Sequence of protein 2:
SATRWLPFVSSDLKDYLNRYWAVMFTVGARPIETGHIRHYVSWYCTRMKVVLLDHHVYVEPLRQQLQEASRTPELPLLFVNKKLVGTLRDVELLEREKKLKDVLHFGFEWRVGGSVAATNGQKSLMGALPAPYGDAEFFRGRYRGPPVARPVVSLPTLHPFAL

This data describes a binding interaction between two proteins.

Interface contacts:
Residue R248 in protein 1 contacts residue F110 in protein 2 (closest heavy-atom distance 3.9 Å).
Residue S225 in protein 1 interacts with residue W114 in protein 2 (closest heavy-atom distance 3.4 Å).
Residue V222 in protein 1 contacts residue V116 in protein 2 (closest heavy-atom distance 3.3 Å).
Residue P247 in protein 1 contacts residue R51 in protein 2 (closest heavy-atom distance 3.4 Å).
Residue P235 in protein 1 is in contact with residue F112 in protein 2 (closest heavy-atom distance 4.6 Å).
Residue Y218 in protein 1 is in contact with residue P134 in protein 2 (closest heavy-atom distance 3.6 Å).
Residue M228 in protein 1 interacts with residue W114 in protein 2 (closest heavy-atom distance 3.7 Å).
Residue V222 in protein 1 is in contact with residue L129 in protein 2 (closest heavy-atom distance 3.8 Å).
Residue R248 in protein 1 is in contact with residue C49 in protein 2 (closest heavy-atom distance 4.2 Å).
Residue R248 in protein 1 interacts with residue R51 in protein 2 (closest heavy-atom distance 2.9 Å).
Residue V222 in protein 1 interacts with residue G117 in protein 2 (closest heavy-atom distance 4.1 Å).
Residue K250 in protein 1 is in contact with residue R51 in protein 2 (closest heavy-atom distance 3.8 Å).
Residue I221 in protein 1 interacts with residue V116 in protein 2 (closest heavy-atom distance 4.7 Å).
Residue Y218 in protein 1 contacts residue L133 in protein 2 (closest heavy-atom distance 4.0 Å).
Residue R224 in protein 1 contacts residue K103 in protein 2 (closest heavy-atom distance 3.4 Å).
Residue T229 in protein 1 interacts with residue F112 in protein 2 (closest heavy-atom distance 4.4 Å).
Residue Y218 in protein 1 is in contact with residue L129 in protein 2 (closest heavy-atom distance 4.7 Å).
Residue E240 in protein 1 contacts residue F110 in protein 2 (closest heavy-atom distance 3.5 Å).
Residue G303 in protein 1 contacts residue H109 in protein 2 (closest heavy-atom distance 4.3 Å).
Residue R224 in protein 1 interacts with residue W114 in protein 2 (closest heavy-atom distance 3.9 Å).
Residue K250 in protein 1 is in contact with residue C49 in protein 2 (closest heavy-atom distance 2.8 Å).
Residue E223 in protein 1 contacts residue S128 in protein 2 (closest heavy-atom distance 4.2 Å).
Residue P235 in protein 1 interacts with residue D106 in protein 2 (closest heavy-atom distance 3.7 Å).
Residue F237 in protein 1 is in contact with residue H109 in protein 2 (closest heavy-atom distance 3.9 Å).
Residue F237 in protein 1 contacts residue F110 in protein 2 (closest heavy-atom distance 3.5 Å).
Residue W231 in protein 1 contacts residue F110 in protein 2 (closest heavy-atom distance 3.3 Å).
Residue R248 in protein 1 interacts with residue H109 in protein 2 (closest heavy-atom distance 3.3 Å).
Residue R224 in protein 1 interacts with residue K102 in protein 2 (closest heavy-atom distance 2.7 Å).
Residue R224 in protein 1 contacts residue V120 in protein 2 (closest heavy-atom distance 3.4 Å).
Residue L249 in protein 1 interacts with residue T50 in protein 2 (closest heavy-atom distance 4.8 Å).
Residue W231 in protein 1 interacts with residue F112 in protein 2 (closest heavy-atom distance 4.7 Å).
Residue M228 in protein 1 contacts residue F112 in protein 2 (closest heavy-atom distance 4.3 Å).
Residue L249 in protein 1 interacts with residue C49 in protein 2 (closest heavy-atom distance 3.4 Å).
Residue E223 in protein 1 contacts residue L129 in protein 2 (closest heavy-atom distance 4.7 Å).
Residue L249 in protein 1 is in contact with residue H109 in protein 2 (closest heavy-atom distance 3.8 Å).
Residue L236 in protein 1 contacts residue F110 in protein 2 (closest heavy-atom distance 4.8 Å).
Residue L249 in protein 1 is in contact with residue R51 in protein 2 (closest heavy-atom distance 3.2 Å).
Residue Y218 in protein 1 interacts with residue A132 in protein 2 (closest heavy-atom distance 3.5 Å).
Residue L249 in protein 1 interacts with residue Y48 in protein 2 (closest heavy-atom distance 4.0 Å).
Residue R224 in protein 1 contacts residue E101 in protein 2 (closest heavy-atom distance 2.6 Å).
Residue E223 in protein 1 is in contact with residue K127 in protein 2 (closest heavy-atom distance 3.5 Å).
Residue F251 in protein 1 contacts residue R51 in protein 2 (closest heavy-atom distance 4.7 Å).
Residue P230 in protein 1 is in contact with residue F112 in protein 2 (closest heavy-atom distance 3.6 Å).
Residue G303 in protein 1 is in contact with residue K105 in protein 2 (closest heavy-atom distance 3.0 Å).
Residue K250 in protein 1 interacts with residue T50 in protein 2 (closest heavy-atom distance 4.6 Å).
Residue E246 in protein 1 contacts residue R51 in protein 2 (closest heavy-atom distance 3.7 Å).
Residue R224 in protein 1 interacts with residue V116 in protein 2 (closest heavy-atom distance 3.8 Å).
Residue P247 in protein 1 interacts with residue W25 in protein 2 (closest heavy-atom distance 4.4 Å).
Residue P235 in protein 1 contacts residue W114 in protein 2 (closest heavy-atom distance 4.3 Å).
Residue R248 in protein 1 is in contact with residue W25 in protein 2 (closest heavy-atom distance 3.3 Å).
Residue P235 in protein 1 is in contact with residue F110 in protein 2 (closest heavy-atom distance 3.1 Å).
Residue M304 in protein 1 contacts residue K105 in protein 2 (closest heavy-atom distance 4.9 Å).
Residue R248 in protein 1 contacts residue T50 in protein 2 (closest heavy-atom distance 3.6 Å).
Residue E223 in protein 1 is in contact with residue V116 in protein 2 (closest heavy-atom distance 3.7 Å).
Residue M228 in protein 1 interacts with residue V116 in protein 2 (closest heavy-atom distance 3.7 Å).
Residue R254 in protein 1 interacts with residue R51 in protein 2 (closest heavy-atom distance 3.5 Å).
Residue T229 in protein 1 interacts with residue W114 in protein 2 (closest heavy-atom distance 4.0 Å).
Residue F215 in protein 1 interacts with residue L129 in protein 2 (closest heavy-atom distance 4.3 Å).

Sequence of protein 1:
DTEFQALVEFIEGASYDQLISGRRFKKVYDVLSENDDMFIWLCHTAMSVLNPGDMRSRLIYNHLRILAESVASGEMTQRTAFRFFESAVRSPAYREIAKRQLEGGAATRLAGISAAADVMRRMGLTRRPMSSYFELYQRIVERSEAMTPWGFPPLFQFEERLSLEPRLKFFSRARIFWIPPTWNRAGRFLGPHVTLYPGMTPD